Sequence of chain B:
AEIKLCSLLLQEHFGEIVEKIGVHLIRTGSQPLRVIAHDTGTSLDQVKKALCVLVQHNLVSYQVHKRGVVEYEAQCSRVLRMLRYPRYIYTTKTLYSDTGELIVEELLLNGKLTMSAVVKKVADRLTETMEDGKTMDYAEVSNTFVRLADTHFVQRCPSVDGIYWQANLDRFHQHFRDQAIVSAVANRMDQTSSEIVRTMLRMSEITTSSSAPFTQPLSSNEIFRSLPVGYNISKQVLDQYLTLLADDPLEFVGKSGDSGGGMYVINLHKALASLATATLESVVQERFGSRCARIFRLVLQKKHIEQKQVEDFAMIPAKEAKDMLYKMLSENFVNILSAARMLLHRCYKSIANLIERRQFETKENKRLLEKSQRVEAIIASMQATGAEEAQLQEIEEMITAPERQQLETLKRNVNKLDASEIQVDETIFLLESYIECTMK

Interface contacts:
Residue D260 in chain B is in contact with residue E249 in chain A (closest heavy-atom distance 3.2 Å).
Residue F383 in chain B interacts with residue E175 in chain A (closest heavy-atom distance 3.0 Å).
Residue R258 in chain B is in contact with residue G246 in chain A (closest heavy-atom distance 2.8 Å).
Residue L320 in chain B interacts with residue V248 in chain A (closest heavy-atom distance 4.4 Å).
Residue D382 in chain B interacts with residue E175 in chain A (closest heavy-atom distance 3.5 Å).
Residue D382 in chain B contacts residue S174 in chain A (closest heavy-atom distance 4.3 Å).
Residue P319 in chain B is in contact with residue I243 in chain A (closest heavy-atom distance 3.4 Å).
Residue L368 in chain B interacts with residue Q182 in chain A (closest heavy-atom distance 3.5 Å).
Residue R367 in chain B contacts residue K247 in chain A (closest heavy-atom distance 3.7 Å).
Residue P319 in chain B contacts residue Y244 in chain A (closest heavy-atom distance 3.3 Å).
Residue D382 in chain B interacts with residue F176 in chain A (closest heavy-atom distance 3.1 Å).
Residue M259 in chain B contacts residue V248 in chain A (closest heavy-atom distance 3.1 Å).
Residue R258 in chain B contacts residue V248 in chain A (closest heavy-atom distance 3.7 Å).
Residue L370 in chain B contacts residue E178 in chain A (closest heavy-atom distance 4.7 Å).
Residue L314 in chain B interacts with residue I253 in chain A (closest heavy-atom distance 4.5 Å).
Residue Q379 in chain B is in contact with residue S174 in chain A (closest heavy-atom distance 3.3 Å).
Residue M385 in chain B is in contact with residue V179 in chain A (closest heavy-atom distance 4.3 Å).
Residue Y311 in chain B is in contact with residue E249 in chain A (closest heavy-atom distance 2.9 Å).
Residue L314 in chain B interacts with residue T251 in chain A (closest heavy-atom distance 3.1 Å).
Residue L368 in chain B contacts residue E178 in chain A (closest heavy-atom distance 3.0 Å).
Residue D260 in chain B is in contact with residue V273 in chain A (closest heavy-atom distance 4.8 Å).
Residue M259 in chain B contacts residue G246 in chain A (closest heavy-atom distance 4.6 Å).
Residue Q371 in chain B is in contact with residue E178 in chain A (closest heavy-atom distance 3.2 Å).
Residue V380 in chain B interacts with residue E175 in chain A (closest heavy-atom distance 3.2 Å).
Residue M259 in chain B contacts residue M250 in chain A (closest heavy-atom distance 3.3 Å).
Residue D318 in chain B is in contact with residue I243 in chain A (closest heavy-atom distance 3.5 Å).
Residue Q371 in chain B interacts with residue Y244 in chain A (closest heavy-atom distance 4.1 Å).
Residue N257 in chain B is in contact with residue G246 in chain A (closest heavy-atom distance 4.6 Å).
Residue D318 in chain B contacts residue M250 in chain A (closest heavy-atom distance 3.5 Å).
Residue P319 in chain B interacts with residue N240 in chain A (closest heavy-atom distance 3.1 Å).
Residue N257 in chain B contacts residue V273 in chain A (closest heavy-atom distance 4.2 Å).
Residue R258 in chain B is in contact with residue D245 in chain A (closest heavy-atom distance 3.2 Å).
Residue L320 in chain B interacts with residue Y244 in chain A (closest heavy-atom distance 4.2 Å).
Residue K372 in chain B contacts residue E175 in chain A (closest heavy-atom distance 3.1 Å).
Residue R367 in chain B contacts residue E178 in chain A (closest heavy-atom distance 2.8 Å).
Residue L320 in chain B contacts residue G246 in chain A (closest heavy-atom distance 3.7 Å).
Residue K373 in chain B contacts residue E175 in chain A (closest heavy-atom distance 3.2 Å).
Residue M259 in chain B contacts residue E249 in chain A (closest heavy-atom distance 3.2 Å).
Residue F383 in chain B interacts with residue V179 in chain A (closest heavy-atom distance 3.7 Å).
Residue R367 in chain B contacts residue L242 in chain A (closest heavy-atom distance 4.3 Å).
Residue F383 in chain B is in contact with residue E178 in chain A (closest heavy-atom distance 3.2 Å).
Residue R364 in chain B is in contact with residue Q182 in chain A (closest heavy-atom distance 2.3 Å).
Residue D317 in chain B interacts with residue M250 in chain A (closest heavy-atom distance 4.9 Å).
Residue R258 in chain B contacts residue K247 in chain A (closest heavy-atom distance 3.2 Å).
Residue Y311 in chain B is in contact with residue M250 in chain A (closest heavy-atom distance 4.2 Å).
Residue R258 in chain B is in contact with residue V273 in chain A (closest heavy-atom distance 3.6 Å).
Residue F383 in chain B interacts with residue V177 in chain A (closest heavy-atom distance 3.3 Å).
Residue R367 in chain B is in contact with residue D245 in chain A (closest heavy-atom distance 4.3 Å).
Residue F383 in chain B contacts residue F176 in chain A (closest heavy-atom distance 3.2 Å).
Residue D382 in chain B contacts residue V179 in chain A (closest heavy-atom distance 3.3 Å).
Residue L370 in chain B is in contact with residue D245 in chain A (closest heavy-atom distance 3.2 Å).
Residue Q379 in chain B contacts residue E175 in chain A (closest heavy-atom distance 2.7 Å).
Residue M259 in chain B interacts with residue V273 in chain A (closest heavy-atom distance 3.8 Å).
Residue L314 in chain B contacts residue I252 in chain A (closest heavy-atom distance 4.2 Å).
Residue E381 in chain B interacts with residue E175 in chain A (closest heavy-atom distance 4.7 Å).
Residue R367 in chain B interacts with residue Q182 in chain A (closest heavy-atom distance 3.2 Å).
Residue L314 in chain B contacts residue M250 in chain A (closest heavy-atom distance 3.8 Å).
Residue L368 in chain B interacts with residue V179 in chain A (closest heavy-atom distance 3.6 Å).
Residue L320 in chain B contacts residue I243 in chain A (closest heavy-atom distance 3.1 Å).
Residue Q310 in chain B interacts with residue I252 in chain A (closest heavy-atom distance 4.6 Å).

Sequence of chain A:
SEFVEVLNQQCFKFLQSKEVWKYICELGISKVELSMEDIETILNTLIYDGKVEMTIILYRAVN

This data describes a binding interaction between two proteins.